Interface contacts:
Residue F117 in the first protein interacts with residue R18 in the second protein (closest heavy-atom distance 3.4 Å).
Residue Q75 in the first protein interacts with residue L92 in the second protein (closest heavy-atom distance 3.4 Å).
Residue S74 in the first protein interacts with residue E21 in the second protein (closest heavy-atom distance 3.0 Å).
Residue F34 in the first protein is in contact with residue R47 in the second protein (closest heavy-atom distance 3.6 Å).
Residue S12 in the first protein interacts with residue Y45 in the second protein (closest heavy-atom distance 3.0 Å).
Residue L76 in the first protein interacts with residue E21 in the second protein (closest heavy-atom distance 3.8 Å).
Residue D5 in the first protein interacts with residue Y17 in the second protein (closest heavy-atom distance 3.0 Å).
Residue E114 in the first protein contacts residue R64 in the second protein (closest heavy-atom distance 2.4 Å).
Residue C19 in the first protein interacts with residue R47 in the second protein (closest heavy-atom distance 3.5 Å).
Residue N21 in the first protein interacts with residue Y19 in the second protein (closest heavy-atom distance 2.8 Å).
Residue E81 in the first protein contacts residue P99 in the second protein (closest heavy-atom distance 3.2 Å).
Residue P15 in the first protein is in contact with residue Y45 in the second protein (closest heavy-atom distance 3.9 Å).
Residue Y103 in the first protein is in contact with residue R47 in the second protein (closest heavy-atom distance 3.2 Å).
Residue E116 in the first protein is in contact with residue H63 in the second protein (closest heavy-atom distance 4.0 Å).
Residue Q118 in the first protein interacts with residue R59 in the second protein (closest heavy-atom distance 3.1 Å).
Residue L17 in the first protein interacts with residue R47 in the second protein (closest heavy-atom distance 2.0 Å).
Residue C19 in the first protein contacts residue Q22 in the second protein (closest heavy-atom distance 3.5 Å).
Residue L76 in the first protein is in contact with residue W91 in the second protein (closest heavy-atom distance 3.8 Å).
Residue L11 in the first protein contacts residue Y45 in the second protein (closest heavy-atom distance 3.2 Å).
Residue Q118 in the first protein is in contact with residue V60 in the second protein (closest heavy-atom distance 3.9 Å).
Residue F7 in the first protein is in contact with residue H56 in the second protein (closest heavy-atom distance 3.4 Å).
Residue E10 in the first protein interacts with residue Y45 in the second protein (closest heavy-atom distance 3.4 Å).
Residue D5 in the first protein contacts residue Y16 in the second protein (closest heavy-atom distance 3.2 Å).
Residue Q118 in the first protein is in contact with residue H56 in the second protein (closest heavy-atom distance 4.0 Å).
Residue F7 in the first protein is in contact with residue S49 in the second protein (closest heavy-atom distance 4.0 Å).
Residue T78 in the first protein contacts residue G97 in the second protein (closest heavy-atom distance 3.7 Å).
Residue Q118 in the first protein contacts residue H63 in the second protein (closest heavy-atom distance 3.5 Å).
Residue T78 in the first protein contacts residue K98 in the second protein (closest heavy-atom distance 3.8 Å).
Residue F9 in the first protein interacts with residue H56 in the second protein (closest heavy-atom distance 3.9 Å).
Residue N32 in the first protein interacts with residue R18 in the second protein (closest heavy-atom distance 3.7 Å).
Residue F9 in the first protein interacts with residue R47 in the second protein (closest heavy-atom distance 3.5 Å).
Residue E116 in the first protein interacts with residue R64 in the second protein (closest heavy-atom distance 2.5 Å).
Residue F7 in the first protein is in contact with residue R51 in the second protein (closest heavy-atom distance 3.7 Å).
Residue N32 in the first protein interacts with residue Q22 in the second protein (closest heavy-atom distance 3.6 Å).
Residue F9 in the first protein is in contact with residue V46 in the second protein (closest heavy-atom distance 3.6 Å).
Residue P30 in the first protein contacts residue Y19 in the second protein (closest heavy-atom distance 3.4 Å).
Residue D13 in the first protein is in contact with residue Y45 in the second protein (closest heavy-atom distance 3.6 Å).
Residue F7 in the first protein contacts residue Y17 in the second protein (closest heavy-atom distance 3.3 Å).
Residue N21 in the first protein contacts residue D20 in the second protein (closest heavy-atom distance 3.3 Å).
Residue E10 in the first protein interacts with residue V46 in the second protein (closest heavy-atom distance 3.1 Å).
Residue F9 in the first protein interacts with residue C48 in the second protein (closest heavy-atom distance 3.4 Å).
Residue L11 in the first protein contacts residue R64 in the second protein (closest heavy-atom distance 3.5 Å).
Residue L11 in the first protein interacts with residue V60 in the second protein (closest heavy-atom distance 4.0 Å).
Residue C31 in the first protein is in contact with residue Y19 in the second protein (closest heavy-atom distance 3.9 Å).
Residue C120 in the first protein contacts residue H56 in the second protein (closest heavy-atom distance 3.4 Å).
Residue Q75 in the first protein interacts with residue F96 in the second protein (closest heavy-atom distance 3.9 Å).
Residue N21 in the first protein contacts residue E21 in the second protein (closest heavy-atom distance 3.5 Å).
Residue L76 in the first protein contacts residue V50 in the second protein (closest heavy-atom distance 3.5 Å).
Residue S119 in the first protein interacts with residue H56 in the second protein (closest heavy-atom distance 3.4 Å).
Residue K14 in the first protein contacts residue Y45 in the second protein (closest heavy-atom distance 3.8 Å).
Residue E81 in the first protein contacts residue S100 in the second protein (closest heavy-atom distance 2.6 Å).
Residue F7 in the first protein contacts residue A52 in the second protein (closest heavy-atom distance 3.5 Å).
Residue N32 in the first protein interacts with residue D20 in the second protein (closest heavy-atom distance 2.9 Å).
Residue S12 in the first protein interacts with residue K44 in the second protein (closest heavy-atom distance 3.8 Å).
Residue L16 in the first protein interacts with residue R47 in the second protein (closest heavy-atom distance 3.7 Å).
Residue L76 in the first protein is in contact with residue L23 in the second protein (closest heavy-atom distance 3.9 Å).
Residue F9 in the first protein contacts residue V60 in the second protein (closest heavy-atom distance 3.8 Å).
Residue N32 in the first protein is in contact with residue Y19 in the second protein (closest heavy-atom distance 4.0 Å).
Residue D6 in the first protein contacts residue Y17 in the second protein (closest heavy-atom distance 4.0 Å).
Residue E10 in the first protein interacts with residue R47 in the second protein (closest heavy-atom distance 2.5 Å).

This data describes a binding interaction between two proteins.

Sequence of the second protein:
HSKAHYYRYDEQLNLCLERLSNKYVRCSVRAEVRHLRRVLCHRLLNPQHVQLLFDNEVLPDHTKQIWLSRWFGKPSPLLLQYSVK

Sequence of the first protein:
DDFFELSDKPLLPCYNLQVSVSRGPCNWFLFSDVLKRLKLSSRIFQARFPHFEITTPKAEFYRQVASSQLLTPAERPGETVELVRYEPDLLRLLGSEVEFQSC